Sequence of protein 2:
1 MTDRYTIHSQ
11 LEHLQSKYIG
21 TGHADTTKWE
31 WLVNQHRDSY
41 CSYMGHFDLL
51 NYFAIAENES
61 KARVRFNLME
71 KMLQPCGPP

Interface contacts:
Residue E32 in protein 1 contacts residue M1 in protein 2 (closest heavy-atom distance 2.9 Å).
Residue C33 in protein 1 interacts with residue M1 in protein 2 (closest heavy-atom distance 3.6 Å).
Residue L34 in protein 1 interacts with residue M1 in protein 2 (closest heavy-atom distance 3.9 Å).

These two protein chains interact to form a complex.

Sequence of protein 1:
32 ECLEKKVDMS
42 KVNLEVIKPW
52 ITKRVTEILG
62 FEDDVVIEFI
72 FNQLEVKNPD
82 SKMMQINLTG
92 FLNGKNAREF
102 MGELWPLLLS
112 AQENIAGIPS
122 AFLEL